Sequence of chain A:
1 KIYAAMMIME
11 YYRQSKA

Residue-level contacts at the interface:
Residue M72 in chain B interacts with residue Y3 in chain A (closest heavy-atom distance 3.7 Å).
Residue M145 in chain B interacts with residue M7 in chain A (closest heavy-atom distance 3.6 Å).
Residue E84 in chain B is in contact with residue Y3 in chain A (closest heavy-atom distance 3.9 Å).
Residue E84 in chain B is in contact with residue A4 in chain A (closest heavy-atom distance 3.4 Å).
Residue I63 in chain B interacts with residue I2 in chain A (closest heavy-atom distance 4.0 Å).
Residue L39 in chain B interacts with residue A5 in chain A (closest heavy-atom distance 4.0 Å).
Residue M145 in chain B contacts residue I8 in chain A (closest heavy-atom distance 3.9 Å).
Residue F19 in chain B contacts residue A5 in chain A (closest heavy-atom distance 4.1 Å).
Residue V91 in chain B is in contact with residue I8 in chain A (closest heavy-atom distance 3.9 Å).
Residue E54 in chain B is in contact with residue I2 in chain A (closest heavy-atom distance 3.4 Å).
Residue M124 in chain B interacts with residue S15 in chain A (closest heavy-atom distance 3.4 Å).
Residue M144 in chain B is in contact with residue Y11 in chain A (closest heavy-atom distance 3.4 Å).
Residue M72 in chain B is in contact with residue M6 in chain A (closest heavy-atom distance 3.2 Å).
Residue M109 in chain B is in contact with residue Y12 in chain A (closest heavy-atom distance 3.8 Å).
Residue M124 in chain B contacts residue Y11 in chain A (closest heavy-atom distance 3.1 Å).
Residue L112 in chain B interacts with residue M9 in chain A (closest heavy-atom distance 3.2 Å).
Residue I85 in chain B interacts with residue M7 in chain A (closest heavy-atom distance 3.9 Å).
Residue M72 in chain B interacts with residue E10 in chain A (closest heavy-atom distance 4.4 Å).
Residue G113 in chain B interacts with residue Y12 in chain A (closest heavy-atom distance 3.7 Å).
Residue L32 in chain B contacts residue I2 in chain A (closest heavy-atom distance 4.2 Å).
Residue F92 in chain B contacts residue I8 in chain A (closest heavy-atom distance 3.8 Å).
Residue E14 in chain B contacts residue R13 in chain A (closest heavy-atom distance 3.0 Å).
Residue M36 in chain B interacts with residue A5 in chain A (closest heavy-atom distance 3.8 Å).
Residue M71 in chain B interacts with residue Y3 in chain A (closest heavy-atom distance 4.5 Å).
Residue M71 in chain B contacts residue I2 in chain A (closest heavy-atom distance 4.5 Å).
Residue G113 in chain B is in contact with residue K16 in chain A (closest heavy-atom distance 4.3 Å).
Residue E87 in chain B is in contact with residue K1 in chain A (closest heavy-atom distance 4.2 Å).
Residue F19 in chain B contacts residue M6 in chain A (closest heavy-atom distance 4.0 Å).
Residue Q41 in chain B contacts residue K1 in chain A (closest heavy-atom distance 4.2 Å).
Residue L112 in chain B interacts with residue Y12 in chain A (closest heavy-atom distance 3.4 Å).
Residue M51 in chain B contacts residue K1 in chain A (closest heavy-atom distance 3.7 Å).
Residue L18 in chain B contacts residue M9 in chain A (closest heavy-atom distance 4.0 Å).
Residue E114 in chain B is in contact with residue Y12 in chain A (closest heavy-atom distance 2.8 Å).
Residue L18 in chain B contacts residue R13 in chain A (closest heavy-atom distance 3.7 Å).
Residue E54 in chain B interacts with residue K1 in chain A (closest heavy-atom distance 4.1 Å).
Residue M36 in chain B is in contact with residue I2 in chain A (closest heavy-atom distance 4.4 Å).
Residue A88 in chain B interacts with residue A4 in chain A (closest heavy-atom distance 4.0 Å).
Residue F19 in chain B interacts with residue M9 in chain A (closest heavy-atom distance 4.1 Å).
Residue L39 in chain B is in contact with residue I8 in chain A (closest heavy-atom distance 3.9 Å).
Residue E84 in chain B interacts with residue K1 in chain A (closest heavy-atom distance 2.8 Å).
Residue S81 in chain B interacts with residue Y3 in chain A (closest heavy-atom distance 4.0 Å).
Residue K75 in chain B is in contact with residue Y3 in chain A (closest heavy-atom distance 4.0 Å).
Residue F68 in chain B interacts with residue M6 in chain A (closest heavy-atom distance 3.6 Å).
Residue A88 in chain B interacts with residue I8 in chain A (closest heavy-atom distance 3.8 Å).
Residue L105 in chain B is in contact with residue Y11 in chain A (closest heavy-atom distance 4.5 Å).
Residue M109 in chain B interacts with residue S15 in chain A (closest heavy-atom distance 4.3 Å).
Residue M109 in chain B is in contact with residue Y11 in chain A (closest heavy-atom distance 3.8 Å).
Residue M71 in chain B is in contact with residue M6 in chain A (closest heavy-atom distance 3.8 Å).
Residue M145 in chain B is in contact with residue Y11 in chain A (closest heavy-atom distance 3.7 Å).
Residue L112 in chain B contacts residue I8 in chain A (closest heavy-atom distance 4.3 Å).
Residue A15 in chain B contacts residue R13 in chain A (closest heavy-atom distance 4.0 Å).
Residue E14 in chain B is in contact with residue A17 in chain A (closest heavy-atom distance 4.6 Å).
Residue E87 in chain B contacts residue A4 in chain A (closest heavy-atom distance 4.0 Å).
Residue E11 in chain B is in contact with residue E10 in chain A (closest heavy-atom distance 3.2 Å).
Residue E114 in chain B contacts residue K16 in chain A (closest heavy-atom distance 3.1 Å).
Residue M51 in chain B contacts residue I2 in chain A (closest heavy-atom distance 3.8 Å).
Residue V55 in chain B interacts with residue I2 in chain A (closest heavy-atom distance 4.0 Å).
Residue V35 in chain B contacts residue M9 in chain A (closest heavy-atom distance 4.0 Å).
Residue L18 in chain B interacts with residue Y12 in chain A (closest heavy-atom distance 3.7 Å).
Residue E11 in chain B contacts residue R13 in chain A (closest heavy-atom distance 3.0 Å).

The following describes two proteins that form a bound complex.

Sequence of chain B:
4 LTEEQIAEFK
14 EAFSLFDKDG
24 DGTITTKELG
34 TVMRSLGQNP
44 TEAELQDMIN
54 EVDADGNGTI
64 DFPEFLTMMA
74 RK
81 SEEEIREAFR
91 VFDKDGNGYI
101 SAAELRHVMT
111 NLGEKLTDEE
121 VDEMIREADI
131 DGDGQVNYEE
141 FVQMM